Sequence of chain A:
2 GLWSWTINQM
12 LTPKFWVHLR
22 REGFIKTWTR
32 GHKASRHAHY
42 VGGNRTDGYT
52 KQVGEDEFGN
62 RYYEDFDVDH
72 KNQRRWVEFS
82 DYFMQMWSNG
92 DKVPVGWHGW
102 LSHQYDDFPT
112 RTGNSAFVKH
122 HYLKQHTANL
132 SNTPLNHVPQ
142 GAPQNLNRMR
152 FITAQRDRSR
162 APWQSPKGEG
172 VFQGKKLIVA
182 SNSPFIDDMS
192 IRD

Residue-level contacts at the interface:
Residue Q388 in chain B interacts with residue I26 in chain A (closest heavy-atom distance 3.3 Å).
Residue L381 in chain B contacts residue F25 in chain A (closest heavy-atom distance 4.2 Å).
Residue Q388 in chain B contacts residue T30 in chain A (closest heavy-atom distance 4.2 Å).
Residue H435 in chain B is in contact with residue R112 in chain A (closest heavy-atom distance 3.7 Å).
Residue Y385 in chain B contacts residue I26 in chain A (closest heavy-atom distance 3.8 Å).
Residue T412 in chain B contacts residue F25 in chain A (closest heavy-atom distance 3.2 Å).
Residue T412 in chain B is in contact with residue G24 in chain A (closest heavy-atom distance 3.9 Å).
Residue K431 in chain B contacts residue T113 in chain A (closest heavy-atom distance 3.5 Å).
Residue T412 in chain B contacts residue E23 in chain A (closest heavy-atom distance 4.2 Å).
Residue K431 in chain B is in contact with residue G114 in chain A (closest heavy-atom distance 3.6 Å).
Residue A413 in chain B contacts residue K27 in chain A (closest heavy-atom distance 4.1 Å).
Residue Q402 in chain B interacts with residue E58 in chain A (closest heavy-atom distance 4.3 Å).
Residue L389 in chain B interacts with residue F84 in chain A (closest heavy-atom distance 3.5 Å).
Residue A413 in chain B interacts with residue E23 in chain A (closest heavy-atom distance 3.5 Å).
Residue Q402 in chain B is in contact with residue F59 in chain A (closest heavy-atom distance 3.5 Å).
Residue S411 in chain B interacts with residue I26 in chain A (closest heavy-atom distance 3.9 Å).
Residue G403 in chain B contacts residue F59 in chain A (closest heavy-atom distance 3.8 Å).
Residue F436 in chain B interacts with residue R112 in chain A (closest heavy-atom distance 4.0 Å).
Residue Q388 in chain B contacts residue K34 in chain A (closest heavy-atom distance 3.3 Å).
Residue Y390 in chain B contacts residue F84 in chain A (closest heavy-atom distance 3.8 Å).
Residue F189 in chain B contacts residue N133 in chain A (closest heavy-atom distance 3.7 Å).
Residue H407 in chain B contacts residue R112 in chain A (closest heavy-atom distance 4.2 Å).
Residue N415 in chain B interacts with residue R21 in chain A (closest heavy-atom distance 4.2 Å).
Residue K418 in chain B is in contact with residue E23 in chain A (closest heavy-atom distance 2.8 Å).
Residue H435 in chain B contacts residue T113 in chain A (closest heavy-atom distance 3.9 Å).
Residue Y385 in chain B is in contact with residue T30 in chain A (closest heavy-atom distance 4.1 Å).
Residue E404 in chain B interacts with residue R62 in chain A (closest heavy-atom distance 3.9 Å).
Residue Y417 in chain B interacts with residue R21 in chain A (closest heavy-atom distance 3.2 Å).
Residue N392 in chain B interacts with residue D82 in chain A (closest heavy-atom distance 3.4 Å).
Residue F189 in chain B interacts with residue P135 in chain A (closest heavy-atom distance 3.5 Å).
Residue E404 in chain B is in contact with residue E58 in chain A (closest heavy-atom distance 4.1 Å).
Residue H407 in chain B contacts residue R62 in chain A (closest heavy-atom distance 3.8 Å).
Residue L432 in chain B is in contact with residue R112 in chain A (closest heavy-atom distance 3.8 Å).
Residue N415 in chain B contacts residue R22 in chain A (closest heavy-atom distance 2.8 Å).
Residue T412 in chain B is in contact with residue I26 in chain A (closest heavy-atom distance 3.2 Å).
Residue L381 in chain B interacts with residue I26 in chain A (closest heavy-atom distance 4.2 Å).
Residue K418 in chain B is in contact with residue R22 in chain A (closest heavy-atom distance 3.8 Å).
Residue F393 in chain B is in contact with residue F59 in chain A (closest heavy-atom distance 3.6 Å).
Residue R439 in chain B interacts with residue E58 in chain A (closest heavy-atom distance 2.6 Å).
Residue N81 in chain B interacts with residue D82 in chain A (closest heavy-atom distance 3.6 Å).
Residue N188 in chain B interacts with residue P135 in chain A (closest heavy-atom distance 3.5 Å).
Residue Q388 in chain B is in contact with residue K27 in chain A (closest heavy-atom distance 3.0 Å).
Residue N415 in chain B interacts with residue G24 in chain A (closest heavy-atom distance 4.1 Å).
Residue N392 in chain B is in contact with residue S81 in chain A (closest heavy-atom distance 2.9 Å).
Residue G403 in chain B contacts residue E58 in chain A (closest heavy-atom distance 3.3 Å).
Residue L389 in chain B contacts residue Y83 in chain A (closest heavy-atom distance 4.2 Å).
Residue D429 in chain B contacts residue T113 in chain A (closest heavy-atom distance 3.2 Å).
Residue F189 in chain B interacts with residue T134 in chain A (closest heavy-atom distance 3.6 Å).
Residue I187 in chain B contacts residue L136 in chain A (closest heavy-atom distance 3.9 Å).
Residue Y385 in chain B is in contact with residue W29 in chain A (closest heavy-atom distance 3.8 Å).
Residue N415 in chain B contacts residue E23 in chain A (closest heavy-atom distance 3.8 Å).
Residue I187 in chain B is in contact with residue P135 in chain A (closest heavy-atom distance 3.7 Å).
Residue A384 in chain B is in contact with residue I26 in chain A (closest heavy-atom distance 4.1 Å).
Residue Y385 in chain B contacts residue H33 in chain A (closest heavy-atom distance 3.4 Å).
Residue D421 in chain B is in contact with residue R22 in chain A (closest heavy-atom distance 3.5 Å).
Residue N81 in chain B is in contact with residue W88 in chain A (closest heavy-atom distance 3.6 Å).
Residue Q388 in chain B contacts residue Y83 in chain A (closest heavy-atom distance 3.4 Å).
Residue H407 in chain B interacts with residue E56 in chain A (closest heavy-atom distance 3.2 Å).
Residue N81 in chain B is in contact with residue F84 in chain A (closest heavy-atom distance 3.1 Å).
Residue L432 in chain B contacts residue T113 in chain A (closest heavy-atom distance 3.7 Å).

These two protein chains interact to form a complex.

Sequence of chain B:
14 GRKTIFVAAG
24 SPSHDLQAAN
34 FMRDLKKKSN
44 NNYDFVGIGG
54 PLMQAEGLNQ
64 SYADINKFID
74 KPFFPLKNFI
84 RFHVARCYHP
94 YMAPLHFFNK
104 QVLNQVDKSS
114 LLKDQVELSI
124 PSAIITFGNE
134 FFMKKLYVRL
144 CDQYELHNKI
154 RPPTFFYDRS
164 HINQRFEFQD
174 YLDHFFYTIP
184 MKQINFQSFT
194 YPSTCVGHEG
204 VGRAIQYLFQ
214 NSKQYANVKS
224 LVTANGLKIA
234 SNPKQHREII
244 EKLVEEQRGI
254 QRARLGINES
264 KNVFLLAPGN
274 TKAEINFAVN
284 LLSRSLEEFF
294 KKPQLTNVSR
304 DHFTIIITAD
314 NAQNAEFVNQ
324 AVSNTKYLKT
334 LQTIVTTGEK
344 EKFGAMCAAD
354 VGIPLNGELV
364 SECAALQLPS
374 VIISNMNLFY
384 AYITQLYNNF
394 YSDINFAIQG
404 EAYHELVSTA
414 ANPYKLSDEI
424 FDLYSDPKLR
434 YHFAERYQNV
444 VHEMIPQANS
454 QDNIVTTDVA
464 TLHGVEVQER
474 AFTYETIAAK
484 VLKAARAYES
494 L